Sequence of the first protein:
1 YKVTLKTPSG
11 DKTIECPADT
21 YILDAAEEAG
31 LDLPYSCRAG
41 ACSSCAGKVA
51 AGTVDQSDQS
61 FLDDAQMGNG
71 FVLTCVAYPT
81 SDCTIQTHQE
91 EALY

Interface contacts:
Residue L337 in the second protein contacts residue F61 in the first protein (closest heavy-atom distance 4.4 Å).
Residue N335 in the second protein interacts with residue A41 in the first protein (closest heavy-atom distance 3.6 Å).
Residue A361 in the second protein interacts with residue C42 in the first protein (closest heavy-atom distance 3.9 Å).
Residue L337 in the second protein contacts residue C42 in the first protein (closest heavy-atom distance 4.9 Å).
Residue D377 in the second protein is in contact with residue S36 in the first protein (closest heavy-atom distance 4.8 Å).
Residue R374 in the second protein is in contact with residue D32 in the first protein (closest heavy-atom distance 3.3 Å).
Residue G338 in the second protein contacts residue D58 in the first protein (closest heavy-atom distance 4.3 Å).
Residue P363 in the second protein contacts residue C37 in the first protein (closest heavy-atom distance 3.4 Å).
Residue T171 in the second protein interacts with residue E90 in the first protein (closest heavy-atom distance 2.7 Å).
Residue D270 in the second protein interacts with residue A39 in the first protein (closest heavy-atom distance 3.5 Å).
Residue K378 in the second protein interacts with residue E28 in the first protein (closest heavy-atom distance 2.8 Å).
Residue R374 in the second protein is in contact with residue H88 in the first protein (closest heavy-atom distance 3.9 Å).
Residue P363 in the second protein contacts residue C42 in the first protein (closest heavy-atom distance 3.6 Å).
Residue A120 in the second protein interacts with residue Y94 in the first protein (closest heavy-atom distance 4.2 Å).
Residue K342 in the second protein is in contact with residue A39 in the first protein (closest heavy-atom distance 3.2 Å).
Residue R172 in the second protein interacts with residue Y94 in the first protein (closest heavy-atom distance 2.9 Å).
Residue N335 in the second protein contacts residue G40 in the first protein (closest heavy-atom distance 5.0 Å).
Residue L337 in the second protein is in contact with residue Y94 in the first protein (closest heavy-atom distance 4.8 Å).
Residue C362 in the second protein contacts residue A41 in the first protein (closest heavy-atom distance 4.3 Å).
Residue K342 in the second protein contacts residue D58 in the first protein (closest heavy-atom distance 2.7 Å).
Residue I380 in the second protein is in contact with residue S36 in the first protein (closest heavy-atom distance 4.7 Å).
Residue L337 in the second protein is in contact with residue S60 in the first protein (closest heavy-atom distance 4.1 Å).
Residue K378 in the second protein interacts with residue E27 in the first protein (closest heavy-atom distance 2.6 Å).
Residue S375 in the second protein is in contact with residue Y35 in the first protein (closest heavy-atom distance 3.3 Å).
Residue T381 in the second protein is in contact with residue S36 in the first protein (closest heavy-atom distance 3.2 Å).
Residue P116 in the second protein interacts with residue Y94 in the first protein (closest heavy-atom distance 4.4 Å).
Residue L337 in the second protein contacts residue A41 in the first protein (closest heavy-atom distance 2.8 Å).
Residue L337 in the second protein is in contact with residue G40 in the first protein (closest heavy-atom distance 4.7 Å).
Residue R172 in the second protein contacts residue E90 in the first protein (closest heavy-atom distance 2.6 Å).
Residue G338 in the second protein contacts residue Q59 in the first protein (closest heavy-atom distance 3.5 Å).
Residue P363 in the second protein is in contact with residue A41 in the first protein (closest heavy-atom distance 3.8 Å).
Residue G336 in the second protein contacts residue C42 in the first protein (closest heavy-atom distance 4.5 Å).
Residue A361 in the second protein contacts residue A41 in the first protein (closest heavy-atom distance 4.7 Å).
Residue C362 in the second protein interacts with residue C42 in the first protein (closest heavy-atom distance 4.8 Å).
Residue G117 in the second protein interacts with residue Y94 in the first protein (closest heavy-atom distance 3.8 Å).
Residue K378 in the second protein interacts with residue D24 in the first protein (closest heavy-atom distance 3.2 Å).
Residue G370 in the second protein contacts residue S44 in the first protein (closest heavy-atom distance 4.5 Å).
Residue G338 in the second protein contacts residue A41 in the first protein (closest heavy-atom distance 3.5 Å).
Residue N339 in the second protein interacts with residue G40 in the first protein (closest heavy-atom distance 3.4 Å).
Residue T376 in the second protein is in contact with residue Y35 in the first protein (closest heavy-atom distance 3.2 Å).
Residue L337 in the second protein interacts with residue S43 in the first protein (closest heavy-atom distance 3.6 Å).
Residue K341 in the second protein is in contact with residue Q59 in the first protein (closest heavy-atom distance 2.7 Å).
Residue K378 in the second protein is in contact with residue Y35 in the first protein (closest heavy-atom distance 3.5 Å).
Residue D377 in the second protein contacts residue Y35 in the first protein (closest heavy-atom distance 3.3 Å).
Residue K341 in the second protein interacts with residue D63 in the first protein (closest heavy-atom distance 2.6 Å).
Residue G336 in the second protein is in contact with residue A41 in the first protein (closest heavy-atom distance 3.3 Å).
Residue P363 in the second protein interacts with residue S36 in the first protein (closest heavy-atom distance 4.4 Å).
Residue G338 in the second protein contacts residue S60 in the first protein (closest heavy-atom distance 3.3 Å).
Residue R172 in the second protein contacts residue S43 in the first protein (closest heavy-atom distance 2.8 Å).
Residue A379 in the second protein contacts residue S36 in the first protein (closest heavy-atom distance 4.8 Å).
Residue K378 in the second protein is in contact with residue S36 in the first protein (closest heavy-atom distance 3.2 Å).
Residue K341 in the second protein interacts with residue F61 in the first protein (closest heavy-atom distance 4.9 Å).
Residue M121 in the second protein is in contact with residue F61 in the first protein (closest heavy-atom distance 4.0 Å).
Residue S125 in the second protein interacts with residue F61 in the first protein (closest heavy-atom distance 3.9 Å).
Residue G338 in the second protein is in contact with residue G40 in the first protein (closest heavy-atom distance 3.1 Å).
Residue G336 in the second protein contacts residue G40 in the first protein (closest heavy-atom distance 4.8 Å).
Residue R172 in the second protein contacts residue S44 in the first protein (closest heavy-atom distance 3.8 Å).
Residue K342 in the second protein contacts residue G40 in the first protein (closest heavy-atom distance 4.1 Å).
Residue K124 in the second protein is in contact with residue Y94 in the first protein (closest heavy-atom distance 3.4 Å).
Residue K341 in the second protein interacts with residue S60 in the first protein (closest heavy-atom distance 3.4 Å).

Sequence of the second protein:
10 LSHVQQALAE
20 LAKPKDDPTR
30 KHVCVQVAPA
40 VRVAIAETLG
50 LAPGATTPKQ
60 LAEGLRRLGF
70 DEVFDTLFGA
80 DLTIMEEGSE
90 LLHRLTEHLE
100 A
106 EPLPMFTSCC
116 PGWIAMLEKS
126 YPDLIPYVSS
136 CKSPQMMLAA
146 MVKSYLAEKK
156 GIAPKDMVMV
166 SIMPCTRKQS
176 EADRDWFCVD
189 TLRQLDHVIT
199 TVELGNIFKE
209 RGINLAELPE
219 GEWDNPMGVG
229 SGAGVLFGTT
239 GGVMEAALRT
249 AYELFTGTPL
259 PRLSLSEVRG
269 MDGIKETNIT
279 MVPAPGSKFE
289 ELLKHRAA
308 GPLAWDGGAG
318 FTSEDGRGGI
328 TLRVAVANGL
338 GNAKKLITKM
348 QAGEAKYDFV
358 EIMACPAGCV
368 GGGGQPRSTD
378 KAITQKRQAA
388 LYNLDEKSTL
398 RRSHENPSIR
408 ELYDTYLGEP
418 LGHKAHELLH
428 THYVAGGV

This data describes a binding interaction between two proteins.